Sequence of chain A:
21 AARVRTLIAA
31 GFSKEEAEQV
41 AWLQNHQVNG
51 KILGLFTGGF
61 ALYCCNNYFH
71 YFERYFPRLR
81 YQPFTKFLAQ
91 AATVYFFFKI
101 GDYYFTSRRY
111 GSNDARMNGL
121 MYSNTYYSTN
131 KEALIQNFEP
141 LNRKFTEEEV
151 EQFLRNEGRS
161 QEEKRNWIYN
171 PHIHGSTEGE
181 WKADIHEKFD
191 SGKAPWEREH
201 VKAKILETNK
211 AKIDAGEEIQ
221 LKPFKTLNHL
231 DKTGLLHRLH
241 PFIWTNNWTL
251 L

Sequence of chain B:
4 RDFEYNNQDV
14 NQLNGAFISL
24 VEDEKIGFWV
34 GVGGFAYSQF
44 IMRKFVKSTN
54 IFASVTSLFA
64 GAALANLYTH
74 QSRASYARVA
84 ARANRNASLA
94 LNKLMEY

Contacts between the two chains:
Residue A29 in chain A contacts residue S91 in chain B (closest heavy-atom distance 4.2 Å).
Residue N156 in chain A interacts with residue L97 in chain B (closest heavy-atom distance 4.3 Å).
Residue I28 in chain A contacts residue R88 in chain B (closest heavy-atom distance 4.9 Å).
Residue I28 in chain A contacts residue S91 in chain B (closest heavy-atom distance 3.7 Å).
Residue A29 in chain A contacts residue N87 in chain B (closest heavy-atom distance 4.4 Å).
Residue A194 in chain A is in contact with residue Y100 in chain B (closest heavy-atom distance 4.6 Å).
Residue F153 in chain A contacts residue L97 in chain B (closest heavy-atom distance 4.2 Å).
Residue F153 in chain A contacts residue M98 in chain B (closest heavy-atom distance 4.8 Å).
Residue A30 in chain A interacts with residue S91 in chain B (closest heavy-atom distance 4.4 Å).

The following describes two proteins that form a bound complex.